The following describes two proteins that form a bound complex.

Sequence of chain B:
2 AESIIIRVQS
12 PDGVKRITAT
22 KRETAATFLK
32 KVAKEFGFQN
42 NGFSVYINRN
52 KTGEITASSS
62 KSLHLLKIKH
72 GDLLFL

Sequence of chain A:
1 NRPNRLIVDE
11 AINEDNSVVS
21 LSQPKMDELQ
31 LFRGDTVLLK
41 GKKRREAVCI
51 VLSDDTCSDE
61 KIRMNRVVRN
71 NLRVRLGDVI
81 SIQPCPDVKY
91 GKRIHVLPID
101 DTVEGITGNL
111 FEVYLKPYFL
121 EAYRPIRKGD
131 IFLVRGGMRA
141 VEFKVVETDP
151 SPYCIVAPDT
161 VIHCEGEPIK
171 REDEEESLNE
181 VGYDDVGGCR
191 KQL

Interface contacts:
Residue Y123 in chain A contacts residue R50 in chain B (closest heavy-atom distance 4.2 Å).
Residue Y90 in chain A contacts residue P12 in chain B (closest heavy-atom distance 3.4 Å).
Residue Q30 in chain A is in contact with residue E3 in chain B (closest heavy-atom distance 3.4 Å).
Residue K89 in chain A contacts residue G14 in chain B (closest heavy-atom distance 3.4 Å).
Residue Y123 in chain A contacts residue F76 in chain B (closest heavy-atom distance 4.0 Å).
Residue G34 in chain A contacts residue D73 in chain B (closest heavy-atom distance 4.5 Å).
Residue D87 in chain A interacts with residue R17 in chain B (closest heavy-atom distance 2.7 Å).
Residue A122 in chain A is in contact with residue R50 in chain B (closest heavy-atom distance 3.2 Å).
Residue V88 in chain A contacts residue R8 in chain B (closest heavy-atom distance 4.5 Å).
Residue V88 in chain A is in contact with residue K16 in chain B (closest heavy-atom distance 4.0 Å).
Residue Y90 in chain A contacts residue D13 in chain B (closest heavy-atom distance 3.2 Å).
Residue E121 in chain A contacts residue K52 in chain B (closest heavy-atom distance 3.3 Å).
Residue Y90 in chain A is in contact with residue V15 in chain B (closest heavy-atom distance 3.7 Å).
Residue P86 in chain A interacts with residue V15 in chain B (closest heavy-atom distance 4.3 Å).
Residue R33 in chain A is in contact with residue L67 in chain B (closest heavy-atom distance 3.8 Å).
Residue E121 in chain A contacts residue N51 in chain B (closest heavy-atom distance 3.2 Å).
Residue R33 in chain A is in contact with residue K68 in chain B (closest heavy-atom distance 2.7 Å).
Residue D87 in chain A contacts residue V15 in chain B (closest heavy-atom distance 3.9 Å).
Residue L120 in chain A contacts residue T53 in chain B (closest heavy-atom distance 3.9 Å).
Residue Q30 in chain A interacts with residue I6 in chain B (closest heavy-atom distance 4.0 Å).
Residue R33 in chain A is in contact with residue I48 in chain B (closest heavy-atom distance 4.3 Å).
Residue F32 in chain A contacts residue R8 in chain B (closest heavy-atom distance 3.9 Å).
Residue Y123 in chain A is in contact with residue L77 in chain B (closest heavy-atom distance 3.2 Å).
Residue K89 in chain A is in contact with residue V15 in chain B (closest heavy-atom distance 4.0 Å).
Residue Y123 in chain A contacts residue K52 in chain B (closest heavy-atom distance 2.8 Å).
Residue P86 in chain A is in contact with residue R8 in chain B (closest heavy-atom distance 3.9 Å).
Residue Y90 in chain A interacts with residue L77 in chain B (closest heavy-atom distance 4.0 Å).
Residue Y123 in chain A contacts residue Q10 in chain B (closest heavy-atom distance 3.7 Å).
Residue T36 in chain A interacts with residue L74 in chain B (closest heavy-atom distance 4.1 Å).
Residue G34 in chain A is in contact with residue L74 in chain B (closest heavy-atom distance 3.2 Å).
Residue D159 in chain A is in contact with residue K52 in chain B (closest heavy-atom distance 2.6 Å).
Residue E121 in chain A contacts residue T53 in chain B (closest heavy-atom distance 2.6 Å).
Residue Q30 in chain A is in contact with residue A2 in chain B (closest heavy-atom distance 3.0 Å).
Residue P86 in chain A contacts residue R17 in chain B (closest heavy-atom distance 3.0 Å).
Residue F32 in chain A contacts residue I7 in chain B (closest heavy-atom distance 3.6 Å).
Residue Y90 in chain A interacts with residue G14 in chain B (closest heavy-atom distance 3.5 Å).
Residue Y90 in chain A interacts with residue Q10 in chain B (closest heavy-atom distance 2.9 Å).
Residue F32 in chain A contacts residue S4 in chain B (closest heavy-atom distance 4.1 Å).
Residue P158 in chain A is in contact with residue K52 in chain B (closest heavy-atom distance 4.2 Å).
Residue K92 in chain A contacts residue D13 in chain B (closest heavy-atom distance 2.7 Å).
Residue F32 in chain A contacts residue G72 in chain B (closest heavy-atom distance 3.2 Å).
Residue C85 in chain A is in contact with residue R8 in chain B (closest heavy-atom distance 3.1 Å).
Residue R33 in chain A is in contact with residue I69 in chain B (closest heavy-atom distance 3.9 Å).
Residue D35 in chain A is in contact with residue L74 in chain B (closest heavy-atom distance 3.8 Å).
Residue E121 in chain A contacts residue G54 in chain B (closest heavy-atom distance 3.5 Å).
Residue K92 in chain A is in contact with residue P12 in chain B (closest heavy-atom distance 3.1 Å).
Residue V88 in chain A contacts residue G14 in chain B (closest heavy-atom distance 3.6 Å).
Residue I155 in chain A is in contact with residue V15 in chain B (closest heavy-atom distance 3.6 Å).
Residue P84 in chain A interacts with residue R8 in chain B (closest heavy-atom distance 4.0 Å).
Residue F32 in chain A contacts residue H71 in chain B (closest heavy-atom distance 3.3 Å).
Residue K89 in chain A interacts with residue D13 in chain B (closest heavy-atom distance 3.8 Å).
Residue D87 in chain A interacts with residue K16 in chain B (closest heavy-atom distance 2.7 Å).
Residue F32 in chain A contacts residue I6 in chain B (closest heavy-atom distance 3.6 Å).
Residue V88 in chain A interacts with residue V15 in chain B (closest heavy-atom distance 2.7 Å).
Residue Q30 in chain A interacts with residue S4 in chain B (closest heavy-atom distance 3.0 Å).
Residue R33 in chain A contacts residue D73 in chain B (closest heavy-atom distance 3.2 Å).
Residue R33 in chain A contacts residue K70 in chain B (closest heavy-atom distance 3.6 Å).
Residue D35 in chain A is in contact with residue R8 in chain B (closest heavy-atom distance 2.6 Å).
Residue Y90 in chain A interacts with residue S11 in chain B (closest heavy-atom distance 3.4 Å).
Residue E121 in chain A is in contact with residue R50 in chain B (closest heavy-atom distance 3.3 Å).